This data describes a binding interaction between two proteins.

Sequence of protein 1:
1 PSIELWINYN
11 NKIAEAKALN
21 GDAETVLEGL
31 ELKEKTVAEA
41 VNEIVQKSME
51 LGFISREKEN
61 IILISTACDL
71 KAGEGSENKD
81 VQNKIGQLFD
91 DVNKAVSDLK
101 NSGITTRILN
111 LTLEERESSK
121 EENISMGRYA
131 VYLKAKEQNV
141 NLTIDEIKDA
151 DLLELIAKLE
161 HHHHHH

Sequence of protein 2:
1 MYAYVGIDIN

Contacts between the two chains:
Residue S2 in protein 1 is in contact with residue I7 in protein 2 (closest heavy-atom distance 3.4 Å).
Residue I64 in protein 1 contacts residue I7 in protein 2 (closest heavy-atom distance 3.9 Å).
Residue N11 in protein 1 interacts with residue Y2 in protein 2 (closest heavy-atom distance 3.6 Å).
Residue P1 in protein 1 is in contact with residue D8 in protein 2 (closest heavy-atom distance 3.5 Å).
Residue I85 in protein 1 contacts residue Y2 in protein 2 (closest heavy-atom distance 3.8 Å).
Residue W6 in protein 1 is in contact with residue Y4 in protein 2 (closest heavy-atom distance 3.5 Å).
Residue I64 in protein 1 contacts residue G6 in protein 2 (closest heavy-atom distance 3.7 Å).
Residue V41 in protein 1 is in contact with residue I7 in protein 2 (closest heavy-atom distance 3.7 Å).
Residue N8 in protein 1 interacts with residue Y2 in protein 2 (closest heavy-atom distance 3.4 Å).
Residue S65 in protein 1 is in contact with residue V5 in protein 2 (closest heavy-atom distance 3.4 Å).
Residue L152 in protein 1 contacts residue N10 in protein 2 (closest heavy-atom distance 2.8 Å).
Residue C68 in protein 1 is in contact with residue Y2 in protein 2 (closest heavy-atom distance 3.3 Å).
Residue V37 in protein 1 is in contact with residue V5 in protein 2 (closest heavy-atom distance 3.7 Å).
Residue K84 in protein 1 contacts residue Y2 in protein 2 (closest heavy-atom distance 3.1 Å).
Residue A67 in protein 1 is in contact with residue A3 in protein 2 (closest heavy-atom distance 3.3 Å).
Residue Y9 in protein 1 contacts residue Y2 in protein 2 (closest heavy-atom distance 3.5 Å).
Residue I7 in protein 1 is in contact with residue V5 in protein 2 (closest heavy-atom distance 3.9 Å).
Residue D69 in protein 1 contacts residue M1 in protein 2 (closest heavy-atom distance 2.8 Å).
Residue W6 in protein 1 contacts residue A3 in protein 2 (closest heavy-atom distance 3.8 Å).
Residue I62 in protein 1 interacts with residue D8 in protein 2 (closest heavy-atom distance 3.6 Å).
Residue I64 in protein 1 contacts residue V5 in protein 2 (closest heavy-atom distance 3.9 Å).
Residue M126 in protein 1 contacts residue G6 in protein 2 (closest heavy-atom distance 3.5 Å).
Residue D69 in protein 1 interacts with residue Y4 in protein 2 (closest heavy-atom distance 3.5 Å).
Residue I7 in protein 1 contacts residue Y2 in protein 2 (closest heavy-atom distance 3.3 Å).
Residue I3 in protein 1 interacts with residue V5 in protein 2 (closest heavy-atom distance 3.5 Å).
Residue T66 in protein 1 is in contact with residue Y4 in protein 2 (closest heavy-atom distance 3.6 Å).
Residue I3 in protein 1 is in contact with residue G6 in protein 2 (closest heavy-atom distance 3.3 Å).
Residue L5 in protein 1 contacts residue Y4 in protein 2 (closest heavy-atom distance 3.4 Å).
Residue R128 in protein 1 contacts residue N10 in protein 2 (closest heavy-atom distance 3.1 Å).
Residue Y9 in protein 1 is in contact with residue M1 in protein 2 (closest heavy-atom distance 2.8 Å).
Residue T66 in protein 1 is in contact with residue V5 in protein 2 (closest heavy-atom distance 3.9 Å).
Residue L63 in protein 1 is in contact with residue I7 in protein 2 (closest heavy-atom distance 3.7 Å).
Residue G127 in protein 1 interacts with residue D8 in protein 2 (closest heavy-atom distance 3.0 Å).
Residue R128 in protein 1 is in contact with residue D8 in protein 2 (closest heavy-atom distance 2.9 Å).
Residue R116 in protein 1 contacts residue Y4 in protein 2 (closest heavy-atom distance 3.8 Å).
Residue E4 in protein 1 contacts residue V5 in protein 2 (closest heavy-atom distance 3.3 Å).
Residue I7 in protein 1 is in contact with residue A3 in protein 2 (closest heavy-atom distance 2.8 Å).
Residue L88 in protein 1 interacts with residue A3 in protein 2 (closest heavy-atom distance 3.7 Å).
Residue S2 in protein 1 contacts residue D8 in protein 2 (closest heavy-atom distance 2.9 Å).
Residue M126 in protein 1 contacts residue Y4 in protein 2 (closest heavy-atom distance 3.6 Å).
Residue L63 in protein 1 is in contact with residue D8 in protein 2 (closest heavy-atom distance 3.0 Å).
Residue P1 in protein 1 is in contact with residue I7 in protein 2 (closest heavy-atom distance 3.3 Å).
Residue I54 in protein 1 is in contact with residue I9 in protein 2 (closest heavy-atom distance 3.7 Å).
Residue I3 in protein 1 is in contact with residue I7 in protein 2 (closest heavy-atom distance 2.9 Å).
Residue D69 in protein 1 is in contact with residue Y2 in protein 2 (closest heavy-atom distance 3.2 Å).
Residue V45 in protein 1 contacts residue I9 in protein 2 (closest heavy-atom distance 3.8 Å).
Residue L5 in protein 1 interacts with residue V5 in protein 2 (closest heavy-atom distance 2.8 Å).
Residue S125 in protein 1 is in contact with residue D8 in protein 2 (closest heavy-atom distance 3.0 Å).
Residue L113 in protein 1 interacts with residue Y4 in protein 2 (closest heavy-atom distance 3.5 Å).
Residue L5 in protein 1 contacts residue I7 in protein 2 (closest heavy-atom distance 3.7 Å).
Residue A67 in protein 1 is in contact with residue Y4 in protein 2 (closest heavy-atom distance 2.8 Å).
Residue I7 in protein 1 is in contact with residue M1 in protein 2 (closest heavy-atom distance 3.3 Å).
Residue M126 in protein 1 contacts residue V5 in protein 2 (closest heavy-atom distance 3.8 Å).
Residue S65 in protein 1 is in contact with residue Y4 in protein 2 (closest heavy-atom distance 3.9 Å).
Residue P1 in protein 1 is in contact with residue I9 in protein 2 (closest heavy-atom distance 2.9 Å).
Residue L63 in protein 1 contacts residue G6 in protein 2 (closest heavy-atom distance 3.4 Å).
Residue S48 in protein 1 contacts residue I9 in protein 2 (closest heavy-atom distance 3.9 Å).
Residue S65 in protein 1 contacts residue G6 in protein 2 (closest heavy-atom distance 2.8 Å).
Residue D151 in protein 1 interacts with residue N10 in protein 2 (closest heavy-atom distance 2.9 Å).
Residue L152 in protein 1 is in contact with residue D8 in protein 2 (closest heavy-atom distance 3.3 Å).